The following describes two proteins that form a bound complex.

Sequence of chain A:
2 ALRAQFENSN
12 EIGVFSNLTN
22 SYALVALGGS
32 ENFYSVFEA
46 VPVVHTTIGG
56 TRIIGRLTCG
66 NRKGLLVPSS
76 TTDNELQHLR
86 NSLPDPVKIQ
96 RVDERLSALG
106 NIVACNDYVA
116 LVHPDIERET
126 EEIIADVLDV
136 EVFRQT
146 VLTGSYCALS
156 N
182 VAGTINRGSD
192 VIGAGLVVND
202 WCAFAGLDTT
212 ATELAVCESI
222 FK

Interface contacts:
Residue A27 in chain A is in contact with residue G92 in chain B (closest heavy-atom distance 3.1 Å).
Residue T52 in chain A contacts residue Y94 in chain B (closest heavy-atom distance 4.1 Å).
Residue N9 in chain A interacts with residue K90 in chain B (closest heavy-atom distance 3.7 Å).
Residue G29 in chain A interacts with residue G92 in chain B (closest heavy-atom distance 3.8 Å).
Residue E8 in chain A contacts residue K90 in chain B (closest heavy-atom distance 3.2 Å).
Residue G29 in chain A contacts residue R88 in chain B (closest heavy-atom distance 3.5 Å).
Residue A27 in chain A is in contact with residue D91 in chain B (closest heavy-atom distance 3.8 Å).
Residue G30 in chain A interacts with residue R89 in chain B (closest heavy-atom distance 4.1 Å).
Residue Y35 in chain A is in contact with residue G92 in chain B (closest heavy-atom distance 4.0 Å).
Residue G55 in chain A contacts residue Y94 in chain B (closest heavy-atom distance 3.3 Å).
Residue F16 in chain A is in contact with residue D91 in chain B (closest heavy-atom distance 3.6 Å).
Residue S150 in chain A is in contact with residue V138 in chain B (closest heavy-atom distance 3.5 Å).
Residue A103 in chain A contacts residue V139 in chain B (closest heavy-atom distance 3.6 Å).
Residue S31 in chain A contacts residue R89 in chain B (closest heavy-atom distance 4.2 Å).
Residue G55 in chain A contacts residue A86 in chain B (closest heavy-atom distance 3.6 Å).
Residue I13 in chain A is in contact with residue D91 in chain B (closest heavy-atom distance 3.8 Å).
Residue G54 in chain A contacts residue F97 in chain B (closest heavy-atom distance 3.5 Å).
Residue N106 in chain A is in contact with residue V139 in chain B (closest heavy-atom distance 3.2 Å).
Residue F7 in chain A contacts residue D91 in chain B (closest heavy-atom distance 3.4 Å).
Residue A103 in chain A interacts with residue P119 in chain B (closest heavy-atom distance 3.5 Å).
Residue L147 in chain A contacts residue V138 in chain B (closest heavy-atom distance 3.2 Å).
Residue I58 in chain A contacts residue Y94 in chain B (closest heavy-atom distance 3.2 Å).
Residue S102 in chain A contacts residue P119 in chain B (closest heavy-atom distance 4.2 Å).
Residue R57 in chain A contacts residue L95 in chain B (closest heavy-atom distance 4.2 Å).
Residue G30 in chain A contacts residue G92 in chain B (closest heavy-atom distance 3.5 Å).
Residue L147 in chain A is in contact with residue G136 in chain B (closest heavy-atom distance 4.0 Å).
Residue A27 in chain A contacts residue V93 in chain B (closest heavy-atom distance 3.6 Å).
Residue S31 in chain A interacts with residue K90 in chain B (closest heavy-atom distance 3.8 Å).
Residue F34 in chain A is in contact with residue K90 in chain B (closest heavy-atom distance 3.3 Å).
Residue F34 in chain A contacts residue D91 in chain B (closest heavy-atom distance 3.4 Å).
Residue L28 in chain A interacts with residue Y94 in chain B (closest heavy-atom distance 3.3 Å).
Residue T56 in chain A interacts with residue Y96 in chain B (closest heavy-atom distance 3.9 Å).
Residue R61 in chain A is in contact with residue V139 in chain B (closest heavy-atom distance 3.3 Å).
Residue G55 in chain A is in contact with residue Y96 in chain B (closest heavy-atom distance 3.1 Å).
Residue N106 in chain A is in contact with residue V138 in chain B (closest heavy-atom distance 3.1 Å).
Residue T56 in chain A interacts with residue Y94 in chain B (closest heavy-atom distance 3.2 Å).
Residue V146 in chain A is in contact with residue T137 in chain B (closest heavy-atom distance 3.5 Å).
Residue G54 in chain A contacts residue Y96 in chain B (closest heavy-atom distance 3.1 Å).
Residue L28 in chain A is in contact with residue V93 in chain B (closest heavy-atom distance 3.2 Å).
Residue G55 in chain A contacts residue L95 in chain B (closest heavy-atom distance 3.0 Å).
Residue R57 in chain A interacts with residue V93 in chain B (closest heavy-atom distance 3.6 Å).
Residue L147 in chain A interacts with residue T137 in chain B (closest heavy-atom distance 3.7 Å).
Residue Y35 in chain A interacts with residue D91 in chain B (closest heavy-atom distance 3.9 Å).
Residue G29 in chain A interacts with residue V93 in chain B (closest heavy-atom distance 3.5 Å).
Residue I58 in chain A is in contact with residue V93 in chain B (closest heavy-atom distance 3.9 Å).
Residue R57 in chain A contacts residue Y94 in chain B (closest heavy-atom distance 2.7 Å).
Residue F7 in chain A interacts with residue K90 in chain B (closest heavy-atom distance 3.0 Å).
Residue F38 in chain A contacts residue D91 in chain B (closest heavy-atom distance 4.2 Å).
Residue F16 in chain A interacts with residue V93 in chain B (closest heavy-atom distance 3.6 Å).
Residue V15 in chain A interacts with residue V139 in chain B (closest heavy-atom distance 4.0 Å).
Residue V146 in chain A contacts residue G136 in chain B (closest heavy-atom distance 3.3 Å).
Residue T56 in chain A contacts residue L95 in chain B (closest heavy-atom distance 3.6 Å).
Residue R100 in chain A is in contact with residue G118 in chain B (closest heavy-atom distance 3.4 Å).
Residue S10 in chain A is in contact with residue K90 in chain B (closest heavy-atom distance 3.3 Å).
Residue L28 in chain A is in contact with residue G92 in chain B (closest heavy-atom distance 3.0 Å).
Residue E12 in chain A contacts residue D91 in chain B (closest heavy-atom distance 4.2 Å).
Residue G30 in chain A interacts with residue V93 in chain B (closest heavy-atom distance 4.3 Å).
Residue F34 in chain A is in contact with residue G92 in chain B (closest heavy-atom distance 3.8 Å).
Residue I107 in chain A contacts residue T137 in chain B (closest heavy-atom distance 3.8 Å).
Residue S31 in chain A is in contact with residue G92 in chain B (closest heavy-atom distance 3.4 Å).

Sequence of chain B:
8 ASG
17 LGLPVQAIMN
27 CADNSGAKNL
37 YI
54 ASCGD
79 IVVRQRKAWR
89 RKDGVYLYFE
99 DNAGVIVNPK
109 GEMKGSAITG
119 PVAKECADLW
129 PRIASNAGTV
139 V